Sequence of chain B:
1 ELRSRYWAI

These two protein chains interact to form a complex.

Contacts between the two chains:
Residue I66 in chain A is in contact with residue R3 in chain B (closest heavy-atom distance 3.5 Å).
Residue N80 in chain A interacts with residue A8 in chain B (closest heavy-atom distance 4.0 Å).
Residue E76 in chain A interacts with residue A8 in chain B (closest heavy-atom distance 3.7 Å).
Residue T73 in chain A contacts residue R5 in chain B (closest heavy-atom distance 2.6 Å).
Residue Y116 in chain A contacts residue I9 in chain B (closest heavy-atom distance 4.3 Å).
Residue L81 in chain A interacts with residue I9 in chain B (closest heavy-atom distance 3.5 Å).
Residue S77 in chain A interacts with residue I9 in chain B (closest heavy-atom distance 2.8 Å).
Residue Y123 in chain A contacts residue I9 in chain B (closest heavy-atom distance 3.5 Å).
Residue I66 in chain A is in contact with residue S4 in chain B (closest heavy-atom distance 3.8 Å).
Residue T73 in chain A interacts with residue A8 in chain B (closest heavy-atom distance 3.7 Å).
Residue I66 in chain A contacts residue E1 in chain B (closest heavy-atom distance 4.0 Å).
Residue Q155 in chain A is in contact with residue W7 in chain B (closest heavy-atom distance 3.6 Å).
Residue Y99 in chain A is in contact with residue R3 in chain B (closest heavy-atom distance 3.0 Å).
Residue A150 in chain A interacts with residue W7 in chain B (closest heavy-atom distance 3.4 Å).
Residue Y99 in chain A is in contact with residue R5 in chain B (closest heavy-atom distance 4.6 Å).
Residue M5 in chain A contacts residue E1 in chain B (closest heavy-atom distance 3.4 Å).
Residue S77 in chain A interacts with residue W7 in chain B (closest heavy-atom distance 4.8 Å).
Residue Y159 in chain A interacts with residue E1 in chain B (closest heavy-atom distance 2.6 Å).
Residue F67 in chain A interacts with residue L2 in chain B (closest heavy-atom distance 3.9 Å).
Residue S77 in chain A is in contact with residue A8 in chain B (closest heavy-atom distance 3.4 Å).
Residue N114 in chain A interacts with residue R3 in chain B (closest heavy-atom distance 3.3 Å).
Residue T69 in chain A is in contact with residue R5 in chain B (closest heavy-atom distance 4.7 Å).
Residue N63 in chain A contacts residue L2 in chain B (closest heavy-atom distance 3.6 Å).
Residue W147 in chain A is in contact with residue W7 in chain B (closest heavy-atom distance 4.0 Å).
Residue Y116 in chain A is in contact with residue R5 in chain B (closest heavy-atom distance 4.6 Å).
Residue K146 in chain A interacts with residue A8 in chain B (closest heavy-atom distance 3.0 Å).
Residue I66 in chain A interacts with residue L2 in chain B (closest heavy-atom distance 3.8 Å).
Residue Y159 in chain A interacts with residue L2 in chain B (closest heavy-atom distance 3.8 Å).
Residue T73 in chain A is in contact with residue Y6 in chain B (closest heavy-atom distance 3.4 Å).
Residue T73 in chain A is in contact with residue W7 in chain B (closest heavy-atom distance 3.4 Å).
Residue S24 in chain A contacts residue L2 in chain B (closest heavy-atom distance 3.4 Å).
Residue W147 in chain A interacts with residue I9 in chain B (closest heavy-atom distance 3.8 Å).
Residue Y84 in chain A is in contact with residue I9 in chain B (closest heavy-atom distance 2.7 Å).
Residue Y99 in chain A interacts with residue L2 in chain B (closest heavy-atom distance 3.5 Å).
Residue W167 in chain A contacts residue E1 in chain B (closest heavy-atom distance 3.0 Å).
Residue N70 in chain A is in contact with residue L2 in chain B (closest heavy-atom distance 4.5 Å).
Residue V152 in chain A is in contact with residue W7 in chain B (closest heavy-atom distance 3.6 Å).
Residue N70 in chain A contacts residue R5 in chain B (closest heavy-atom distance 2.9 Å).
Residue Y7 in chain A interacts with residue L2 in chain B (closest heavy-atom distance 3.4 Å).
Residue W147 in chain A is in contact with residue A8 in chain B (closest heavy-atom distance 3.0 Å).
Residue T69 in chain A is in contact with residue Y6 in chain B (closest heavy-atom distance 4.8 Å).
Residue D74 in chain A is in contact with residue R5 in chain B (closest heavy-atom distance 2.6 Å).
Residue Y59 in chain A contacts residue E1 in chain B (closest heavy-atom distance 4.4 Å).
Residue D156 in chain A interacts with residue R3 in chain B (closest heavy-atom distance 3.1 Å).
Residue R62 in chain A is in contact with residue E1 in chain B (closest heavy-atom distance 2.6 Å).
Residue D9 in chain A is in contact with residue R5 in chain B (closest heavy-atom distance 3.5 Å).
Residue Y116 in chain A contacts residue R3 in chain B (closest heavy-atom distance 2.8 Å).
Residue N80 in chain A contacts residue I9 in chain B (closest heavy-atom distance 2.9 Å).
Residue N70 in chain A is in contact with residue S4 in chain B (closest heavy-atom distance 3.8 Å).
Residue T163 in chain A interacts with residue E1 in chain B (closest heavy-atom distance 3.8 Å).
Residue T143 in chain A interacts with residue I9 in chain B (closest heavy-atom distance 2.6 Å).
Residue L95 in chain A is in contact with residue I9 in chain B (closest heavy-atom distance 4.4 Å).
Residue N63 in chain A is in contact with residue E1 in chain B (closest heavy-atom distance 3.5 Å).
Residue K146 in chain A contacts residue I9 in chain B (closest heavy-atom distance 3.0 Å).
Residue Y171 in chain A interacts with residue E1 in chain B (closest heavy-atom distance 3.1 Å).
Residue F36 in chain A interacts with residue L2 in chain B (closest heavy-atom distance 4.1 Å).
Residue Y159 in chain A contacts residue R3 in chain B (closest heavy-atom distance 3.4 Å).
Residue N70 in chain A is in contact with residue R3 in chain B (closest heavy-atom distance 2.8 Å).
Residue Y7 in chain A contacts residue E1 in chain B (closest heavy-atom distance 3.2 Å).
Residue I124 in chain A interacts with residue I9 in chain B (closest heavy-atom distance 4.8 Å).

Sequence of chain A:
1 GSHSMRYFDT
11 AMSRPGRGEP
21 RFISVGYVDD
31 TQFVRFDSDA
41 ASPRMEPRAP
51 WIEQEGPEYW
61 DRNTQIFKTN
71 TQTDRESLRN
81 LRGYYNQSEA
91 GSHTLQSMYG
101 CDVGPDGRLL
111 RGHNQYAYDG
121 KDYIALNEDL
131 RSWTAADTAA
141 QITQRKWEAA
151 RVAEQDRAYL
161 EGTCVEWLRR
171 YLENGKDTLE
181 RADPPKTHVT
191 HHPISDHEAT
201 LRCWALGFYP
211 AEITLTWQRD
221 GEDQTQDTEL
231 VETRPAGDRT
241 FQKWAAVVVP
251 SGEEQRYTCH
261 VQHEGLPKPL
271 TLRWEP